The following describes two proteins that form a bound complex.

Interface contacts:
Residue E88 in the second protein interacts with residue Q15 in the first protein (closest heavy-atom distance 3.2 Å).
Residue E88 in the second protein is in contact with residue S14 in the first protein (closest heavy-atom distance 4.8 Å).
Residue Q63 in the second protein interacts with residue S14 in the first protein (closest heavy-atom distance 4.4 Å).
Residue L86 in the second protein is in contact with residue S14 in the first protein (closest heavy-atom distance 4.2 Å).

Sequence of the first protein:
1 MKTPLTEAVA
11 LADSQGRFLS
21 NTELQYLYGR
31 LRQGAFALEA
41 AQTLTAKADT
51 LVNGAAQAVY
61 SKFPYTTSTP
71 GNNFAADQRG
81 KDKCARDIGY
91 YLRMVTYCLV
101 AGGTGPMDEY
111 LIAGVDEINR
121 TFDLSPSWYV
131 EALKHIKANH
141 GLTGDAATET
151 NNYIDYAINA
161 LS

Sequence of the second protein:
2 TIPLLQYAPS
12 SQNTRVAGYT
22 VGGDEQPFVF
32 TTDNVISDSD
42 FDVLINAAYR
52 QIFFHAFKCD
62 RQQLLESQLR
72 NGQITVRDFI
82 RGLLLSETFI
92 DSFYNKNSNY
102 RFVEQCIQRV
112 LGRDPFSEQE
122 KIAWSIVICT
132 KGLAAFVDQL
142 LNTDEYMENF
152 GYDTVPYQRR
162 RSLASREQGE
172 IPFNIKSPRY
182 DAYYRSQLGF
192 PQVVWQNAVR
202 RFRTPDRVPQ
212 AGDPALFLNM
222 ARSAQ